Interface contacts:
Residue P58 in chain B is in contact with residue V12 in chain A (closest heavy-atom distance 3.5 Å).
Residue H83 in chain B contacts residue R4 in chain A (closest heavy-atom distance 3.3 Å).
Residue H15 in chain B contacts residue S7 in chain A (closest heavy-atom distance 3.2 Å).
Residue D30 in chain B contacts residue S7 in chain A (closest heavy-atom distance 4.1 Å).
Residue Y62 in chain B interacts with residue V12 in chain A (closest heavy-atom distance 3.6 Å).
Residue V87 in chain B contacts residue S1 in chain A (closest heavy-atom distance 3.6 Å).
Residue W63 in chain B interacts with residue V12 in chain A (closest heavy-atom distance 4.7 Å).
Residue Q72 in chain B interacts with residue S7 in chain A (closest heavy-atom distance 5.0 Å).
Residue Y32 in chain B is in contact with residue S7 in chain A (closest heavy-atom distance 3.8 Å).
Residue D59 in chain B is in contact with residue V12 in chain A (closest heavy-atom distance 2.9 Å).
Residue W63 in chain B interacts with residue G11 in chain A (closest heavy-atom distance 3.9 Å).
Residue Y62 in chain B interacts with residue P10 in chain A (closest heavy-atom distance 4.2 Å).
Residue L69 in chain B interacts with residue S7 in chain A (closest heavy-atom distance 5.0 Å).
Residue Y62 in chain B interacts with residue G11 in chain A (closest heavy-atom distance 4.4 Å).
Residue V87 in chain B is in contact with residue A2 in chain A (closest heavy-atom distance 3.6 Å).
Residue K73 in chain B contacts residue S7 in chain A (closest heavy-atom distance 2.7 Å).
Residue L69 in chain B interacts with residue V9 in chain A (closest heavy-atom distance 3.6 Å).
Residue Y32 in chain B interacts with residue S8 in chain A (closest heavy-atom distance 3.5 Å).
Residue K73 in chain B is in contact with residue V9 in chain A (closest heavy-atom distance 3.9 Å).
Residue N84 in chain B is in contact with residue R4 in chain A (closest heavy-atom distance 2.8 Å).
Residue H15 in chain B interacts with residue S8 in chain A (closest heavy-atom distance 3.3 Å).
Residue W63 in chain B contacts residue V9 in chain A (closest heavy-atom distance 3.2 Å).
Residue W63 in chain B is in contact with residue P10 in chain A (closest heavy-atom distance 2.9 Å).
Residue Y49 in chain B is in contact with residue V9 in chain A (closest heavy-atom distance 3.5 Å).
Residue H83 in chain B is in contact with residue V3 in chain A (closest heavy-atom distance 4.8 Å).
Residue Y32 in chain B is in contact with residue V9 in chain A (closest heavy-atom distance 3.0 Å).
Residue T79 in chain B contacts residue R4 in chain A (closest heavy-atom distance 2.8 Å).
Residue K73 in chain B is in contact with residue S8 in chain A (closest heavy-atom distance 4.9 Å).
Residue V13 in chain B is in contact with residue S8 in chain A (closest heavy-atom distance 3.7 Å).
Residue N84 in chain B interacts with residue A2 in chain A (closest heavy-atom distance 4.4 Å).
Residue N84 in chain B contacts residue V3 in chain A (closest heavy-atom distance 3.5 Å).
Residue Y80 in chain B interacts with residue R4 in chain A (closest heavy-atom distance 3.3 Å).
Residue D30 in chain B interacts with residue V9 in chain A (closest heavy-atom distance 4.1 Å).
Residue H83 in chain B is in contact with residue A2 in chain A (closest heavy-atom distance 2.8 Å).
Residue V87 in chain B contacts residue V3 in chain A (closest heavy-atom distance 3.7 Å).
Residue D59 in chain B interacts with residue G11 in chain A (closest heavy-atom distance 3.4 Å).
Residue Y80 in chain B is in contact with residue L5 in chain A (closest heavy-atom distance 3.8 Å).

Sequence of chain A:
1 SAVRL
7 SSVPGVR

The following describes two proteins that form a bound complex.

Sequence of chain B:
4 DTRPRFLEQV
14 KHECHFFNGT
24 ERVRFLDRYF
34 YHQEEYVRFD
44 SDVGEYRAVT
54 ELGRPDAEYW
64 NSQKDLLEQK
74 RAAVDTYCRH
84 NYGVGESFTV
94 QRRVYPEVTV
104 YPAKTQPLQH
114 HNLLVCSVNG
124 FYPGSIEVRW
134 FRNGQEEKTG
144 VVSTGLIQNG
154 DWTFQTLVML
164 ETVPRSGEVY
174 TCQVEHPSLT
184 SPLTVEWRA